This data describes a binding interaction between two proteins.

Contacts between the two chains:
Residue R65 in the second protein contacts residue L15 in the first protein (closest heavy-atom distance 4.8 Å).
Residue F96 in the second protein interacts with residue F7 in the first protein (closest heavy-atom distance 4.1 Å).
Residue R118 in the second protein contacts residue Y8 in the first protein (closest heavy-atom distance 3.5 Å).
Residue R14 in the second protein is in contact with residue Q14 in the first protein (closest heavy-atom distance 3.4 Å).
Residue R118 in the second protein interacts with residue F7 in the first protein (closest heavy-atom distance 3.6 Å).
Residue F89 in the second protein interacts with residue R13 in the first protein (closest heavy-atom distance 5.0 Å).
Residue F89 in the second protein is in contact with residue W10 in the first protein (closest heavy-atom distance 4.2 Å).
Residue F88 in the second protein contacts residue W10 in the first protein (closest heavy-atom distance 3.4 Å).
Residue F96 in the second protein is in contact with residue F11 in the first protein (closest heavy-atom distance 3.7 Å).
Residue L62 in the second protein is in contact with residue F11 in the first protein (closest heavy-atom distance 4.0 Å).
Residue F89 in the second protein interacts with residue L3 in the first protein (closest heavy-atom distance 4.1 Å).
Residue H144 in the second protein contacts residue D4 in the first protein (closest heavy-atom distance 4.2 Å).
Residue F89 in the second protein interacts with residue S6 in the first protein (closest heavy-atom distance 3.4 Å).
Residue L37 in the second protein contacts residue Q14 in the first protein (closest heavy-atom distance 3.5 Å).
Residue K121 in the second protein contacts residue Y8 in the first protein (closest heavy-atom distance 3.5 Å).
Residue F96 in the second protein contacts residue Y8 in the first protein (closest heavy-atom distance 3.6 Å).
Residue F88 in the second protein interacts with residue F11 in the first protein (closest heavy-atom distance 3.7 Å).
Residue F39 in the second protein contacts residue L15 in the first protein (closest heavy-atom distance 4.7 Å).
Residue L62 in the second protein contacts residue W10 in the first protein (closest heavy-atom distance 4.1 Å).
Residue Q34 in the second protein is in contact with residue W10 in the first protein (closest heavy-atom distance 3.5 Å).
Residue Y91 in the second protein is in contact with residue F7 in the first protein (closest heavy-atom distance 4.2 Å).
Residue L37 in the second protein interacts with residue L15 in the first protein (closest heavy-atom distance 3.7 Å).
Residue L36 in the second protein is in contact with residue Q14 in the first protein (closest heavy-atom distance 4.5 Å).
Residue H144 in the second protein contacts residue Y8 in the first protein (closest heavy-atom distance 4.8 Å).
Residue V94 in the second protein contacts residue F11 in the first protein (closest heavy-atom distance 4.0 Å).
Residue E120 in the second protein contacts residue F7 in the first protein (closest heavy-atom distance 3.5 Å).
Residue V94 in the second protein is in contact with residue F7 in the first protein (closest heavy-atom distance 4.0 Å).
Residue F64 in the second protein interacts with residue L15 in the first protein (closest heavy-atom distance 4.3 Å).
Residue R118 in the second protein contacts residue L3 in the first protein (closest heavy-atom distance 3.6 Å).
Residue R118 in the second protein contacts residue D4 in the first protein (closest heavy-atom distance 3.0 Å).
Residue F64 in the second protein is in contact with residue F11 in the first protein (closest heavy-atom distance 3.3 Å).
Residue L36 in the second protein contacts residue W10 in the first protein (closest heavy-atom distance 3.8 Å).
Residue F88 in the second protein is in contact with residue F7 in the first protein (closest heavy-atom distance 3.9 Å).
Residue Y91 in the second protein contacts residue L3 in the first protein (closest heavy-atom distance 3.3 Å).
Residue E120 in the second protein interacts with residue Y8 in the first protein (closest heavy-atom distance 2.6 Å).
Residue N90 in the second protein contacts residue L3 in the first protein (closest heavy-atom distance 3.5 Å).
Residue R14 in the second protein is in contact with residue W10 in the first protein (closest heavy-atom distance 4.8 Å).
Residue F89 in the second protein interacts with residue F7 in the first protein (closest heavy-atom distance 3.6 Å).

Sequence of the second protein:
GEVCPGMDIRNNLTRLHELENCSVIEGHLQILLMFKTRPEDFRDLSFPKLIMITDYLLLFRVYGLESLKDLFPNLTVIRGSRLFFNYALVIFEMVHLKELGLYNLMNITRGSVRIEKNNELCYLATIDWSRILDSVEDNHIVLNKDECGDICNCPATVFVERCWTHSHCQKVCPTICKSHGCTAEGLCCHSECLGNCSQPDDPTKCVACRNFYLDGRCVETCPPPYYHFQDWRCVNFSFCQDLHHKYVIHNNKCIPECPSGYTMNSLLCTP

Sequence of the first protein:
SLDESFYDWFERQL